These two protein chains interact to form a complex.

Sequence of the first protein:
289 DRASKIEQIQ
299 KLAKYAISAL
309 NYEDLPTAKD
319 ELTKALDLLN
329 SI

Sequence of the second protein:
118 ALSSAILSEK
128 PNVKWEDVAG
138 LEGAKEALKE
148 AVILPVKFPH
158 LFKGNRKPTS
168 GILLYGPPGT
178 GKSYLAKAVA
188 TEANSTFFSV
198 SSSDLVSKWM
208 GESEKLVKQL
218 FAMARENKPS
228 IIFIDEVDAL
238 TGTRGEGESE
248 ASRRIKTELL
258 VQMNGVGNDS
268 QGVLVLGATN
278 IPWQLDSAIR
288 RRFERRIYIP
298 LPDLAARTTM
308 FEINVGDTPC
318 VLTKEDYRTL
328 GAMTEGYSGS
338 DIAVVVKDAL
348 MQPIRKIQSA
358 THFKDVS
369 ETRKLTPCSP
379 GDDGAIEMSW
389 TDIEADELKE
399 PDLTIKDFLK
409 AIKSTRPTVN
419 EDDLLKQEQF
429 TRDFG

Interface contacts:
Residue T306 in the second protein interacts with residue Y310 in the first protein (closest heavy-atom distance 4.1 Å).
Residue R325 in the second protein is in contact with residue A307 in the first protein (closest heavy-atom distance 3.8 Å).
Residue R325 in the second protein contacts residue Y310 in the first protein (closest heavy-atom distance 3.5 Å).
Residue A302 in the second protein interacts with residue Y310 in the first protein (closest heavy-atom distance 3.2 Å).
Residue E322 in the second protein is in contact with residue Y310 in the first protein (closest heavy-atom distance 1.8 Å).
Residue R325 in the second protein is in contact with residue D312 in the first protein (closest heavy-atom distance 1.9 Å).
Residue E309 in the second protein interacts with residue Y310 in the first protein (closest heavy-atom distance 4.4 Å).
Residue E322 in the second protein is in contact with residue D312 in the first protein (closest heavy-atom distance 3.2 Å).
Residue K321 in the second protein contacts residue N309 in the first protein (closest heavy-atom distance 1.6 Å).
Residue K321 in the second protein is in contact with residue Y310 in the first protein (closest heavy-atom distance 2.9 Å).
Residue E322 in the second protein interacts with residue E311 in the first protein (closest heavy-atom distance 2.6 Å).
Residue A302 in the second protein interacts with residue S306 in the first protein (closest heavy-atom distance 3.2 Å).
Residue T305 in the second protein is in contact with residue Y310 in the first protein (closest heavy-atom distance 2.4 Å).
Residue L301 in the second protein is in contact with residue Y310 in the first protein (closest heavy-atom distance 4.7 Å).
Residue Y324 in the second protein contacts residue Y310 in the first protein (closest heavy-atom distance 4.9 Å).
Residue R325 in the second protein interacts with residue T315 in the first protein (closest heavy-atom distance 2.8 Å).